Sequence of protein 2:
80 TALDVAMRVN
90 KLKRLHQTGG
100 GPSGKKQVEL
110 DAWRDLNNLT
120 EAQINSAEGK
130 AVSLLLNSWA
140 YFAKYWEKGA

Interface contacts:
Residue Q45 in protein 1 contacts residue S132 in protein 2 (closest heavy-atom distance 4.0 Å).
Residue M53 in protein 1 is in contact with residue N136 in protein 2 (closest heavy-atom distance 4.6 Å).
Residue M58 in protein 1 is in contact with residue L135 in protein 2 (closest heavy-atom distance 4.3 Å).
Residue L24 in protein 1 is in contact with residue W138 in protein 2 (closest heavy-atom distance 4.1 Å).
Residue D42 in protein 1 is in contact with residue K129 in protein 2 (closest heavy-atom distance 2.9 Å).
Residue T55 in protein 1 is in contact with residue A139 in protein 2 (closest heavy-atom distance 2.9 Å).
Residue A23 in protein 1 interacts with residue L115 in protein 2 (closest heavy-atom distance 4.2 Å).
Residue R30 in protein 1 is in contact with residue A126 in protein 2 (closest heavy-atom distance 2.8 Å).
Residue P21 in protein 1 is in contact with residue A149 in protein 2 (closest heavy-atom distance 4.3 Å).
Residue V36 in protein 1 contacts residue A126 in protein 2 (closest heavy-atom distance 4.2 Å).
Residue D42 in protein 1 interacts with residue S132 in protein 2 (closest heavy-atom distance 4.1 Å).
Residue T49 in protein 1 is in contact with residue L135 in protein 2 (closest heavy-atom distance 4.6 Å).
Residue M53 in protein 1 is in contact with residue K143 in protein 2 (closest heavy-atom distance 3.6 Å).
Residue I46 in protein 1 contacts residue L135 in protein 2 (closest heavy-atom distance 4.0 Å).
Residue L24 in protein 1 contacts residue L135 in protein 2 (closest heavy-atom distance 3.9 Å).
Residue T49 in protein 1 is in contact with residue A139 in protein 2 (closest heavy-atom distance 3.8 Å).
Residue E37 in protein 1 interacts with residue G128 in protein 2 (closest heavy-atom distance 3.5 Å).
Residue L56 in protein 1 interacts with residue A139 in protein 2 (closest heavy-atom distance 3.7 Å).
Residue R30 in protein 1 interacts with residue S125 in protein 2 (closest heavy-atom distance 4.0 Å).
Residue T55 in protein 1 is in contact with residue W138 in protein 2 (closest heavy-atom distance 4.9 Å).
Residue L56 in protein 1 is in contact with residue L135 in protein 2 (closest heavy-atom distance 3.9 Å).
Residue I46 in protein 1 interacts with residue S132 in protein 2 (closest heavy-atom distance 3.8 Å).
Residue E37 in protein 1 contacts residue E127 in protein 2 (closest heavy-atom distance 4.6 Å).
Residue I27 in protein 1 is in contact with residue I123 in protein 2 (closest heavy-atom distance 3.7 Å).
Residue P21 in protein 1 contacts residue W112 in protein 2 (closest heavy-atom distance 4.7 Å).
Residue F64 in protein 1 is in contact with residue L135 in protein 2 (closest heavy-atom distance 4.2 Å).
Residue A23 in protein 1 contacts residue I123 in protein 2 (closest heavy-atom distance 4.0 Å).
Residue F28 in protein 1 contacts residue L135 in protein 2 (closest heavy-atom distance 3.8 Å).
Residue T55 in protein 1 is in contact with residue A142 in protein 2 (closest heavy-atom distance 3.6 Å).
Residue V36 in protein 1 interacts with residue V131 in protein 2 (closest heavy-atom distance 4.5 Å).
Residue V36 in protein 1 interacts with residue G128 in protein 2 (closest heavy-atom distance 3.9 Å).
Residue T49 in protein 1 interacts with residue N136 in protein 2 (closest heavy-atom distance 2.5 Å).
Residue I46 in protein 1 interacts with residue V131 in protein 2 (closest heavy-atom distance 4.8 Å).
Residue L56 in protein 1 interacts with residue A149 in protein 2 (closest heavy-atom distance 4.4 Å).
Residue R30 in protein 1 interacts with residue N124 in protein 2 (closest heavy-atom distance 3.2 Å).
Residue N52 in protein 1 interacts with residue K143 in protein 2 (closest heavy-atom distance 4.7 Å).
Residue L56 in protein 1 interacts with residue A142 in protein 2 (closest heavy-atom distance 4.6 Å).
Residue D42 in protein 1 contacts residue G128 in protein 2 (closest heavy-atom distance 3.0 Å).
Residue L56 in protein 1 contacts residue W138 in protein 2 (closest heavy-atom distance 3.7 Å).
Residue A19 in protein 1 interacts with residue A149 in protein 2 (closest heavy-atom distance 3.6 Å).
Residue L26 in protein 1 interacts with residue I123 in protein 2 (closest heavy-atom distance 4.4 Å).
Residue M53 in protein 1 is in contact with residue A139 in protein 2 (closest heavy-atom distance 3.7 Å).
Residue F38 in protein 1 is in contact with residue G128 in protein 2 (closest heavy-atom distance 3.5 Å).
Residue F38 in protein 1 interacts with residue V131 in protein 2 (closest heavy-atom distance 3.5 Å).
Residue C31 in protein 1 is in contact with residue L135 in protein 2 (closest heavy-atom distance 4.7 Å).
Residue V36 in protein 1 contacts residue E127 in protein 2 (closest heavy-atom distance 4.1 Å).
Residue L24 in protein 1 contacts residue A149 in protein 2 (closest heavy-atom distance 4.7 Å).
Residue T55 in protein 1 is in contact with residue K143 in protein 2 (closest heavy-atom distance 3.7 Å).
Residue L26 in protein 1 is in contact with residue E120 in protein 2 (closest heavy-atom distance 3.8 Å).
Residue I27 in protein 1 interacts with residue V131 in protein 2 (closest heavy-atom distance 4.0 Å).
Residue I27 in protein 1 is in contact with residue L134 in protein 2 (closest heavy-atom distance 4.0 Å).
Residue M53 in protein 1 is in contact with residue Y140 in protein 2 (closest heavy-atom distance 3.6 Å).
Residue A23 in protein 1 is in contact with residue L118 in protein 2 (closest heavy-atom distance 4.7 Å).
Residue R30 in protein 1 interacts with residue I123 in protein 2 (closest heavy-atom distance 2.7 Å).
Residue F38 in protein 1 contacts residue S132 in protein 2 (closest heavy-atom distance 4.6 Å).
Residue P21 in protein 1 contacts residue W138 in protein 2 (closest heavy-atom distance 4.0 Å).
Residue M58 in protein 1 interacts with residue A139 in protein 2 (closest heavy-atom distance 4.8 Å).
Residue I27 in protein 1 contacts residue L135 in protein 2 (closest heavy-atom distance 3.7 Å).
Residue A23 in protein 1 contacts residue W138 in protein 2 (closest heavy-atom distance 4.1 Å).
Residue C31 in protein 1 is in contact with residue V131 in protein 2 (closest heavy-atom distance 3.9 Å).

Sequence of protein 1:
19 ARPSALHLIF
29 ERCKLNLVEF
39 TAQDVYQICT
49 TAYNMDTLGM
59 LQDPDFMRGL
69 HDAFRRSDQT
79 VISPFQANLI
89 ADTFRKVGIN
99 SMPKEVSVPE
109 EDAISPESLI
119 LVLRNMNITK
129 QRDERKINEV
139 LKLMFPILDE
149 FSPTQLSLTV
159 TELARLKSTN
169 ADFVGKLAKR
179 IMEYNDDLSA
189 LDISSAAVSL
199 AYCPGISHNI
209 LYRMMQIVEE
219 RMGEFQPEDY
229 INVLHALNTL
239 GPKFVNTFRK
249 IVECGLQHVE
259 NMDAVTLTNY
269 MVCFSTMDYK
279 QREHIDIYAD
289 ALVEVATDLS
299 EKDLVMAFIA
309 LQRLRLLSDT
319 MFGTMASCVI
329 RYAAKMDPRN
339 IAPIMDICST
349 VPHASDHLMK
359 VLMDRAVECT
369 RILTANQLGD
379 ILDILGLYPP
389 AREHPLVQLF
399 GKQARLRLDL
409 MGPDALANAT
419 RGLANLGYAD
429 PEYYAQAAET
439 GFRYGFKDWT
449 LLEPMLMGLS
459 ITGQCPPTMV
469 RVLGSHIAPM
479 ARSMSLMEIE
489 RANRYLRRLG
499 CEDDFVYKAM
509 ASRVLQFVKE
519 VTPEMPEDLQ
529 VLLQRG

The following describes two proteins that form a bound complex.